Sequence of the second protein:
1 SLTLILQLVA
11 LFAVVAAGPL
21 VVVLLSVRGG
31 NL

Sequence of the first protein:
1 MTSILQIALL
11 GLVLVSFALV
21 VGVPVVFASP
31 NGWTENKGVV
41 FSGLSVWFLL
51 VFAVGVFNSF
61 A

Interface contacts:
Residue P30 in the first protein is in contact with residue G30 in the second protein (closest heavy-atom distance 3.9 Å).
Residue A28 in the first protein is in contact with residue L25 in the second protein (closest heavy-atom distance 3.7 Å).
Residue V25 in the first protein interacts with residue L24 in the second protein (closest heavy-atom distance 4.1 Å).
Residue V25 in the first protein contacts residue V21 in the second protein (closest heavy-atom distance 4.0 Å).
Residue V25 in the first protein contacts residue L25 in the second protein (closest heavy-atom distance 3.5 Å).
Residue V21 in the first protein is in contact with residue L20 in the second protein (closest heavy-atom distance 4.1 Å).
Residue V20 in the first protein contacts residue V21 in the second protein (closest heavy-atom distance 4.0 Å).
Residue V21 in the first protein interacts with residue L24 in the second protein (closest heavy-atom distance 4.5 Å).
Residue V20 in the first protein is in contact with residue A17 in the second protein (closest heavy-atom distance 4.8 Å).
Residue S29 in the first protein interacts with residue G30 in the second protein (closest heavy-atom distance 4.8 Å).
Residue A28 in the first protein contacts residue G30 in the second protein (closest heavy-atom distance 2.8 Å).
Residue F17 in the first protein interacts with residue A13 in the second protein (closest heavy-atom distance 4.2 Å).
Residue V21 in the first protein contacts residue A17 in the second protein (closest heavy-atom distance 4.7 Å).
Residue A28 in the first protein contacts residue N31 in the second protein (closest heavy-atom distance 3.2 Å).
Residue S29 in the first protein interacts with residue R28 in the second protein (closest heavy-atom distance 3.9 Å).
Residue P30 in the first protein interacts with residue G29 in the second protein (closest heavy-atom distance 3.6 Å).
Residue P24 in the first protein is in contact with residue V21 in the second protein (closest heavy-atom distance 3.8 Å).
Residue P30 in the first protein is in contact with residue R28 in the second protein (closest heavy-atom distance 3.9 Å).
Residue F27 in the first protein contacts residue N31 in the second protein (closest heavy-atom distance 4.9 Å).
Residue V25 in the first protein is in contact with residue R28 in the second protein (closest heavy-atom distance 4.4 Å).
Residue P24 in the first protein is in contact with residue L25 in the second protein (closest heavy-atom distance 3.9 Å).
Residue S29 in the first protein contacts residue L25 in the second protein (closest heavy-atom distance 3.9 Å).
Residue F17 in the first protein interacts with residue A17 in the second protein (closest heavy-atom distance 4.0 Å).
Residue V21 in the first protein contacts residue V21 in the second protein (closest heavy-atom distance 3.6 Å).

These two protein chains interact to form a complex.